Sequence of protein 2:
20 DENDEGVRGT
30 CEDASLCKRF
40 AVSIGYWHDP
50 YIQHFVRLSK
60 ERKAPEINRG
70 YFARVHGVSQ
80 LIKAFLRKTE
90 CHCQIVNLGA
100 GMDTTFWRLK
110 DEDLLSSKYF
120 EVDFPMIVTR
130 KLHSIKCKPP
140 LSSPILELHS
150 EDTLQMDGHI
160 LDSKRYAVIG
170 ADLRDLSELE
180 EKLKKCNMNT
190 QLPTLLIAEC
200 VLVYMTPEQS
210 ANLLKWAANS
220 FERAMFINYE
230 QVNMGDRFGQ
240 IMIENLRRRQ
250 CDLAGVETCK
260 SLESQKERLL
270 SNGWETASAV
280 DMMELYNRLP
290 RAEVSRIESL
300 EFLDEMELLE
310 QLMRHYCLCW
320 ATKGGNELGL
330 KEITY

Contacts between the two chains:
Residue C199 in protein 2 contacts residue F303 in protein 1 (closest heavy-atom distance 3.6 Å).
Residue R61 in protein 2 contacts residue V126 in protein 1 (closest heavy-atom distance 4.0 Å).
Residue I240 in protein 2 interacts with residue Y267 in protein 1 (closest heavy-atom distance 3.6 Å).
Residue Y70 in protein 2 interacts with residue L304 in protein 1 (closest heavy-atom distance 3.0 Å).
Residue R247 in protein 2 is in contact with residue R297 in protein 1 (closest heavy-atom distance 3.0 Å).
Residue E304 in protein 2 is in contact with residue H241 in protein 1 (closest heavy-atom distance 3.7 Å).
Residue E304 in protein 2 contacts residue Y265 in protein 1 (closest heavy-atom distance 2.7 Å).
Residue R61 in protein 2 contacts residue Q125 in protein 1 (closest heavy-atom distance 3.5 Å).
Residue M241 in protein 2 contacts residue Y302 in protein 1 (closest heavy-atom distance 3.4 Å).
Residue L307 in protein 2 is in contact with residue C269 in protein 1 (closest heavy-atom distance 3.6 Å).
Residue I66 in protein 2 interacts with residue F303 in protein 1 (closest heavy-atom distance 3.6 Å).
Residue R73 in protein 2 is in contact with residue L304 in protein 1 (closest heavy-atom distance 2.7 Å).
Residue I66 in protein 2 interacts with residue D301 in protein 1 (closest heavy-atom distance 3.7 Å).
Residue E60 in protein 2 interacts with residue D131 in protein 1 (closest heavy-atom distance 3.2 Å).
Residue F301 in protein 2 is in contact with residue Y127 in protein 1 (closest heavy-atom distance 2.6 Å).
Residue R236 in protein 2 interacts with residue G270 in protein 1 (closest heavy-atom distance 3.6 Å).
Residue R248 in protein 2 contacts residue T299 in protein 1 (closest heavy-atom distance 3.5 Å).
Residue A33 in protein 2 contacts residue L304 in protein 1 (closest heavy-atom distance 3.4 Å).
Residue C199 in protein 2 contacts residue L304 in protein 1 (closest heavy-atom distance 3.8 Å).
Residue P64 in protein 2 interacts with residue V126 in protein 1 (closest heavy-atom distance 4.0 Å).
Residue Y70 in protein 2 interacts with residue Y302 in protein 1 (closest heavy-atom distance 3.8 Å).
Residue R73 in protein 2 interacts with residue F303 in protein 1 (closest heavy-atom distance 3.7 Å).
Residue D303 in protein 2 is in contact with residue W200 in protein 1 (closest heavy-atom distance 3.7 Å).
Residue R247 in protein 2 interacts with residue H294 in protein 1 (closest heavy-atom distance 3.2 Å).
Residue L302 in protein 2 is in contact with residue R89 in protein 1 (closest heavy-atom distance 3.9 Å).
Residue T29 in protein 2 interacts with residue L304 in protein 1 (closest heavy-atom distance 3.8 Å).
Residue F301 in protein 2 contacts residue R214 in protein 1 (closest heavy-atom distance 3.0 Å).
Residue A63 in protein 2 contacts residue R89 in protein 1 (closest heavy-atom distance 3.3 Å).
Residue L307 in protein 2 is in contact with residue Y265 in protein 1 (closest heavy-atom distance 3.8 Å).
Residue I240 in protein 2 interacts with residue Y302 in protein 1 (closest heavy-atom distance 4.0 Å).
Residue Y315 in protein 2 contacts residue Y302 in protein 1 (closest heavy-atom distance 3.6 Å).
Residue L302 in protein 2 contacts residue Y127 in protein 1 (closest heavy-atom distance 3.3 Å).
Residue Q310 in protein 2 contacts residue C269 in protein 1 (closest heavy-atom distance 3.1 Å).
Residue Y203 in protein 2 is in contact with residue L304 in protein 1 (closest heavy-atom distance 3.7 Å).
Residue G69 in protein 2 is in contact with residue F303 in protein 1 (closest heavy-atom distance 3.4 Å).
Residue D303 in protein 2 contacts residue Y127 in protein 1 (closest heavy-atom distance 3.6 Å).
Residue E65 in protein 2 contacts residue R89 in protein 1 (closest heavy-atom distance 2.8 Å).
Residue L307 in protein 2 interacts with residue R89 in protein 1 (closest heavy-atom distance 3.4 Å).
Residue N244 in protein 2 is in contact with residue Y302 in protein 1 (closest heavy-atom distance 3.3 Å).
Residue P64 in protein 2 is in contact with residue Y127 in protein 1 (closest heavy-atom distance 3.8 Å).
Residue N244 in protein 2 is in contact with residue Y267 in protein 1 (closest heavy-atom distance 2.7 Å).
Residue N244 in protein 2 contacts residue P300 in protein 1 (closest heavy-atom distance 3.4 Å).
Residue R247 in protein 2 contacts residue V295 in protein 1 (closest heavy-atom distance 3.7 Å).
Residue F301 in protein 2 is in contact with residue W200 in protein 1 (closest heavy-atom distance 3.7 Å).
Residue I240 in protein 2 contacts residue G270 in protein 1 (closest heavy-atom distance 3.5 Å).
Residue F237 in protein 2 contacts residue R268 in protein 1 (closest heavy-atom distance 3.4 Å).
Residue E65 in protein 2 interacts with residue R268 in protein 1 (closest heavy-atom distance 3.0 Å).
Residue E60 in protein 2 contacts residue R135 in protein 1 (closest heavy-atom distance 3.2 Å).
Residue D32 in protein 2 interacts with residue L304 in protein 1 (closest heavy-atom distance 3.4 Å).
Residue L311 in protein 2 is in contact with residue R268 in protein 1 (closest heavy-atom distance 3.8 Å).
Residue D303 in protein 2 is in contact with residue R214 in protein 1 (closest heavy-atom distance 2.7 Å).
Residue Y228 in protein 2 interacts with residue F303 in protein 1 (closest heavy-atom distance 3.6 Å).
Residue Y315 in protein 2 contacts residue F303 in protein 1 (closest heavy-atom distance 2.9 Å).
Residue N244 in protein 2 is in contact with residue R297 in protein 1 (closest heavy-atom distance 3.2 Å).
Residue N244 in protein 2 contacts residue T299 in protein 1 (closest heavy-atom distance 3.4 Å).
Residue E304 in protein 2 is in contact with residue R214 in protein 1 (closest heavy-atom distance 3.5 Å).
Residue Y70 in protein 2 contacts residue F303 in protein 1 (closest heavy-atom distance 3.6 Å).
Residue I240 in protein 2 contacts residue N264 in protein 1 (closest heavy-atom distance 3.6 Å).
Residue K62 in protein 2 contacts residue D301 in protein 1 (closest heavy-atom distance 3.5 Å).
Residue R61 in protein 2 interacts with residue D131 in protein 1 (closest heavy-atom distance 2.7 Å).

The following describes two proteins that form a bound complex.

Sequence of protein 1:
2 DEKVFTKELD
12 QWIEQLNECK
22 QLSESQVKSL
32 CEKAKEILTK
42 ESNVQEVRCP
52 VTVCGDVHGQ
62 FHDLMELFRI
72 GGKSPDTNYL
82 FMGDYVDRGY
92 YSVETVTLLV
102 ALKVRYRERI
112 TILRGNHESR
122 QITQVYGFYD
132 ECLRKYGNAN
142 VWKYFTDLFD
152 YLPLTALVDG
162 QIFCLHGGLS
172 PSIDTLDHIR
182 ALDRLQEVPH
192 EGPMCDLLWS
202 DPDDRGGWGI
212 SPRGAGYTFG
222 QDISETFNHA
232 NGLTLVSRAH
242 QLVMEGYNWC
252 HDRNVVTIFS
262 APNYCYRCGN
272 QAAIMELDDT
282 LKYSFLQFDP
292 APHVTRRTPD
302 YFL